Sequence of chain B:
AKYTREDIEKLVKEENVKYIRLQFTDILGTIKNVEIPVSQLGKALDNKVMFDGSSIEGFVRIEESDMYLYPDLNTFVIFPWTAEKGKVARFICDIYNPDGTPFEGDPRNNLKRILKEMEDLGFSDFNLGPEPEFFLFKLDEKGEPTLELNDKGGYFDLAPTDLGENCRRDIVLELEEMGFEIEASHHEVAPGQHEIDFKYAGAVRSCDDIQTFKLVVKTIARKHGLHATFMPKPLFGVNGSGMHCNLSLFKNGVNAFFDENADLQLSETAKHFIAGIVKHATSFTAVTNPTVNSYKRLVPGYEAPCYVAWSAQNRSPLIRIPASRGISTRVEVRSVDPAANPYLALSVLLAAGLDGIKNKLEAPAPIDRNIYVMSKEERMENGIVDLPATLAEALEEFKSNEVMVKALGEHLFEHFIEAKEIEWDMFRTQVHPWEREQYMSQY

Sequence of chain A:
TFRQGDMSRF

Interface contacts:
Residue E444 in chain B interacts with residue F10 in chain A (closest heavy-atom distance 3.5 Å).
Residue F80 in chain B contacts residue M7 in chain A (closest heavy-atom distance 3.8 Å).
Residue E439 in chain B interacts with residue R3 in chain A (closest heavy-atom distance 3.2 Å).
Residue M447 in chain B is in contact with residue F10 in chain A (closest heavy-atom distance 3.6 Å).
Residue I443 in chain B contacts residue F10 in chain A (closest heavy-atom distance 4.3 Å).
Residue G79 in chain B is in contact with residue D6 in chain A (closest heavy-atom distance 4.9 Å).
Residue I443 in chain B interacts with residue M7 in chain A (closest heavy-atom distance 3.9 Å).
Residue F80 in chain B is in contact with residue R9 in chain A (closest heavy-atom distance 4.3 Å).
Residue I83 in chain B is in contact with residue R3 in chain A (closest heavy-atom distance 3.7 Å).
Residue R82 in chain B interacts with residue R3 in chain A (closest heavy-atom distance 3.9 Å).
Residue I83 in chain B is in contact with residue F2 in chain A (closest heavy-atom distance 3.8 Å).
Residue F80 in chain B contacts residue F10 in chain A (closest heavy-atom distance 3.5 Å).
Residue F80 in chain B contacts residue D6 in chain A (closest heavy-atom distance 3.3 Å).
Residue R82 in chain B contacts residue D6 in chain A (closest heavy-atom distance 3.0 Å).
Residue V81 in chain B interacts with residue M7 in chain A (closest heavy-atom distance 4.7 Å).
Residue V81 in chain B is in contact with residue R3 in chain A (closest heavy-atom distance 3.8 Å).

These two protein chains interact to form a complex.